Contacts between the two chains:
Residue L157 in chain B is in contact with residue L106 in chain A (closest heavy-atom distance 4.6 Å).
Residue L201 in chain B is in contact with residue L100 in chain A (closest heavy-atom distance 3.8 Å).
Residue F197 in chain B is in contact with residue A99 in chain A (closest heavy-atom distance 3.1 Å).
Residue L201 in chain B interacts with residue F107 in chain A (closest heavy-atom distance 3.9 Å).
Residue M160 in chain B contacts residue L114 in chain A (closest heavy-atom distance 3.1 Å).
Residue F197 in chain B contacts residue L100 in chain A (closest heavy-atom distance 4.8 Å).
Residue L201 in chain B is in contact with residue A103 in chain A (closest heavy-atom distance 3.5 Å).
Residue F194 in chain B is in contact with residue L106 in chain A (closest heavy-atom distance 3.2 Å).
Residue F156 in chain B interacts with residue M110 in chain A (closest heavy-atom distance 4.7 Å).
Residue L198 in chain B is in contact with residue F107 in chain A (closest heavy-atom distance 4.8 Å).
Residue M160 in chain B contacts residue M110 in chain A (closest heavy-atom distance 3.8 Å).
Residue F197 in chain B contacts residue A103 in chain A (closest heavy-atom distance 3.8 Å).
Residue F197 in chain B interacts with residue L106 in chain A (closest heavy-atom distance 4.3 Å).
Residue L157 in chain B is in contact with residue F107 in chain A (closest heavy-atom distance 3.1 Å).
Residue L157 in chain B interacts with residue M110 in chain A (closest heavy-atom distance 3.6 Å).

These two protein chains interact to form a complex.

Sequence of chain B:
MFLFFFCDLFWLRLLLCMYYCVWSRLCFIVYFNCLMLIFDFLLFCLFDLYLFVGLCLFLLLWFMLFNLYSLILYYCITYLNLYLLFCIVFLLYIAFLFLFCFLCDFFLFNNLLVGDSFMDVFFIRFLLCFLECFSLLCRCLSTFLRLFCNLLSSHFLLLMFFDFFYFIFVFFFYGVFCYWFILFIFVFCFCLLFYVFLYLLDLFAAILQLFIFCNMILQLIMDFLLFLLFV

Sequence of chain A:
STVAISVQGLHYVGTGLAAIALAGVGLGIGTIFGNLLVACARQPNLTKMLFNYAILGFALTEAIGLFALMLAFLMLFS